This data describes a binding interaction between two proteins.

Sequence of chain B:
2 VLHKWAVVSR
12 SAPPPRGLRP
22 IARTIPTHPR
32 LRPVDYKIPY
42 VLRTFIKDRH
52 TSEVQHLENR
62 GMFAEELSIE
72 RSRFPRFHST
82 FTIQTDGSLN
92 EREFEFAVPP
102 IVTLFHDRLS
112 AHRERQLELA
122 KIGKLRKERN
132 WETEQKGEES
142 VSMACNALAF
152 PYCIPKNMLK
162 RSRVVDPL

Sequence of chain A:
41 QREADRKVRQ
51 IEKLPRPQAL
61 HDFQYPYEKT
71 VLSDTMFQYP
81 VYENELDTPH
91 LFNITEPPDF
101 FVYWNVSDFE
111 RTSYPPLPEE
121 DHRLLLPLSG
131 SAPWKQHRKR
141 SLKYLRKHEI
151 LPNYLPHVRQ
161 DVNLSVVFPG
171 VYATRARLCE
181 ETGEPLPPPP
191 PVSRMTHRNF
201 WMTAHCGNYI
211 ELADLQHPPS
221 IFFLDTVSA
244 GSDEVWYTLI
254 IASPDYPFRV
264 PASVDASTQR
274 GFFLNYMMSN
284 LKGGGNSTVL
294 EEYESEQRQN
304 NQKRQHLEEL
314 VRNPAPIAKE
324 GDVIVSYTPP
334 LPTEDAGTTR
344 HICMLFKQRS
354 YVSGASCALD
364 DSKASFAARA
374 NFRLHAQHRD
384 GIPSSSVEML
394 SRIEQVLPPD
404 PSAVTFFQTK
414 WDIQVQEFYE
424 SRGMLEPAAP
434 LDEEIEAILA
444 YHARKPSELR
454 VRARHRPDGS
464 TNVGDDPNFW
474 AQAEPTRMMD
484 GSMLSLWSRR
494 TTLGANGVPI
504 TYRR

Contacts between the two chains:
Residue E68 in chain A is in contact with residue H57 in chain B (closest heavy-atom distance 3.2 Å).
Residue H445 in chain A is in contact with residue K5 in chain B (closest heavy-atom distance 3.5 Å).
Residue Q58 in chain A contacts residue Y41 in chain B (closest heavy-atom distance 4.1 Å).
Residue R56 in chain A is in contact with residue I39 in chain B (closest heavy-atom distance 4.2 Å).
Residue A59 in chain A contacts residue Y41 in chain B (closest heavy-atom distance 3.9 Å).
Residue Q58 in chain A is in contact with residue K38 in chain B (closest heavy-atom distance 3.1 Å).
Residue S73 in chain A is in contact with residue M63 in chain B (closest heavy-atom distance 3.8 Å).
Residue Y67 in chain A interacts with residue I26 in chain B (closest heavy-atom distance 3.8 Å).
Residue E68 in chain A is in contact with residue Y37 in chain B (closest heavy-atom distance 3.9 Å).
Residue F63 in chain A is in contact with residue V42 in chain B (closest heavy-atom distance 3.8 Å).
Residue Y67 in chain A interacts with residue P34 in chain B (closest heavy-atom distance 3.6 Å).
Residue F63 in chain A contacts residue Q56 in chain B (closest heavy-atom distance 4.0 Å).
Residue Q64 in chain A interacts with residue K38 in chain B (closest heavy-atom distance 3.1 Å).
Residue Q64 in chain A is in contact with residue D36 in chain B (closest heavy-atom distance 3.3 Å).
Residue F63 in chain A is in contact with residue H57 in chain B (closest heavy-atom distance 3.5 Å).
Residue L60 in chain A interacts with residue P40 in chain B (closest heavy-atom distance 4.4 Å).
Residue K69 in chain A interacts with residue E59 in chain B (closest heavy-atom distance 3.7 Å).
Residue W473 in chain A contacts residue W6 in chain B (closest heavy-atom distance 4.4 Å).
Residue F63 in chain A interacts with residue R44 in chain B (closest heavy-atom distance 4.1 Å).
Residue L60 in chain A is in contact with residue I39 in chain B (closest heavy-atom distance 4.0 Å).
Residue P449 in chain A interacts with residue W6 in chain B (closest heavy-atom distance 3.7 Å).
Residue L72 in chain A contacts residue N60 in chain B (closest heavy-atom distance 4.5 Å).
Residue Y67 in chain A is in contact with residue Y37 in chain B (closest heavy-atom distance 3.9 Å).
Residue D74 in chain A interacts with residue M63 in chain B (closest heavy-atom distance 3.5 Å).
Residue R447 in chain A interacts with residue K5 in chain B (closest heavy-atom distance 2.5 Å).
Residue P449 in chain A interacts with residue K5 in chain B (closest heavy-atom distance 3.4 Å).
Residue L452 in chain A contacts residue W6 in chain B (closest heavy-atom distance 3.8 Å).
Residue T70 in chain A contacts residue H57 in chain B (closest heavy-atom distance 3.1 Å).
Residue R453 in chain A interacts with residue W6 in chain B (closest heavy-atom distance 3.1 Å).
Residue R453 in chain A is in contact with residue V8 in chain B (closest heavy-atom distance 3.8 Å).
Residue Y444 in chain A contacts residue W6 in chain B (closest heavy-atom distance 3.5 Å).
Residue L452 in chain A contacts residue K5 in chain B (closest heavy-atom distance 3.9 Å).
Residue D62 in chain A interacts with residue Q56 in chain B (closest heavy-atom distance 4.2 Å).
Residue R453 in chain A interacts with residue A7 in chain B (closest heavy-atom distance 3.2 Å).
Residue H61 in chain A is in contact with residue V42 in chain B (closest heavy-atom distance 3.9 Å).
Residue E68 in chain A is in contact with residue P40 in chain B (closest heavy-atom distance 3.4 Å).
Residue A59 in chain A contacts residue L43 in chain B (closest heavy-atom distance 4.6 Å).
Residue Q64 in chain A interacts with residue Y37 in chain B (closest heavy-atom distance 3.2 Å).
Residue L60 in chain A contacts residue Y41 in chain B (closest heavy-atom distance 2.9 Å).
Residue D62 in chain A contacts residue V42 in chain B (closest heavy-atom distance 4.1 Å).
Residue L72 in chain A contacts residue M63 in chain B (closest heavy-atom distance 3.7 Å).
Residue K69 in chain A is in contact with residue H57 in chain B (closest heavy-atom distance 3.2 Å).
Residue D74 in chain A interacts with residue F64 in chain B (closest heavy-atom distance 3.1 Å).
Residue L72 in chain A interacts with residue E59 in chain B (closest heavy-atom distance 3.3 Å).
Residue A474 in chain A contacts residue W6 in chain B (closest heavy-atom distance 3.4 Å).
Residue T70 in chain A is in contact with residue L58 in chain B (closest heavy-atom distance 3.9 Å).
Residue F77 in chain A interacts with residue M63 in chain B (closest heavy-atom distance 4.4 Å).
Residue T70 in chain A is in contact with residue E59 in chain B (closest heavy-atom distance 3.2 Å).
Residue L60 in chain A interacts with residue K38 in chain B (closest heavy-atom distance 3.6 Å).
Residue L60 in chain A contacts residue V42 in chain B (closest heavy-atom distance 3.3 Å).
Residue Y67 in chain A is in contact with residue D36 in chain B (closest heavy-atom distance 2.7 Å).
Residue L72 in chain A contacts residue L58 in chain B (closest heavy-atom distance 3.6 Å).
Residue K69 in chain A is in contact with residue Q56 in chain B (closest heavy-atom distance 3.0 Å).
Residue P57 in chain A contacts residue Y41 in chain B (closest heavy-atom distance 4.1 Å).
Residue K69 in chain A contacts residue L58 in chain B (closest heavy-atom distance 2.9 Å).
Residue L60 in chain A contacts residue L43 in chain B (closest heavy-atom distance 4.4 Å).
Residue V71 in chain A contacts residue E59 in chain B (closest heavy-atom distance 3.7 Å).
Residue R56 in chain A interacts with residue Y41 in chain B (closest heavy-atom distance 4.2 Å).
Residue Y444 in chain A interacts with residue K5 in chain B (closest heavy-atom distance 3.4 Å).
Residue K448 in chain A is in contact with residue K5 in chain B (closest heavy-atom distance 4.3 Å).